This data describes a binding interaction between two proteins.

Sequence of the first protein:
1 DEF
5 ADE

Contacts between the two chains:
Residue I76 in the second protein contacts residue F3 in the first protein (closest heavy-atom distance 3.5 Å).
Residue N92 in the second protein interacts with residue F3 in the first protein (closest heavy-atom distance 4.3 Å).
Residue A3 in the second protein interacts with residue A5 in the first protein (closest heavy-atom distance 4.3 Å).
Residue N34 in the second protein interacts with residue F3 in the first protein (closest heavy-atom distance 3.1 Å).
Residue L33 in the second protein is in contact with residue F3 in the first protein (closest heavy-atom distance 3.6 Å).
Residue R94 in the second protein is in contact with residue A5 in the first protein (closest heavy-atom distance 3.5 Å).
Residue R78 in the second protein contacts residue F3 in the first protein (closest heavy-atom distance 3.0 Å).
Residue N92 in the second protein contacts residue A5 in the first protein (closest heavy-atom distance 2.7 Å).
Residue I76 in the second protein contacts residue E2 in the first protein (closest heavy-atom distance 3.2 Å).
Residue N92 in the second protein is in contact with residue E2 in the first protein (closest heavy-atom distance 4.9 Å).
Residue I76 in the second protein contacts residue A5 in the first protein (closest heavy-atom distance 3.8 Å).
Residue R94 in the second protein contacts residue E7 in the first protein (closest heavy-atom distance 3.7 Å).
Residue K32 in the second protein interacts with residue F3 in the first protein (closest heavy-atom distance 3.5 Å).
Residue R96 in the second protein is in contact with residue E7 in the first protein (closest heavy-atom distance 3.6 Å).
Residue F77 in the second protein interacts with residue F3 in the first protein (closest heavy-atom distance 4.9 Å).

Sequence of the second protein:
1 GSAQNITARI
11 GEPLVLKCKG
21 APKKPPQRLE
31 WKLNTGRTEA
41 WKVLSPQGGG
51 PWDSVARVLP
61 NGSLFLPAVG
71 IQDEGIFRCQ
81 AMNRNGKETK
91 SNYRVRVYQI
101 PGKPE